The following describes two proteins that form a bound complex.

Sequence of the first protein:
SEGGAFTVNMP

Interface contacts:
Residue N447 in the second protein interacts with residue S5 in the first protein (closest heavy-atom distance 4.5 Å).
Residue N467 in the second protein contacts residue M14 in the first protein (closest heavy-atom distance 3.4 Å).
Residue P367 in the second protein interacts with residue F10 in the first protein (closest heavy-atom distance 3.3 Å).
Residue T442 in the second protein contacts residue F10 in the first protein (closest heavy-atom distance 4.4 Å).
Residue V461 in the second protein is in contact with residue V12 in the first protein (closest heavy-atom distance 4.8 Å).
Residue G372 in the second protein contacts residue E6 in the first protein (closest heavy-atom distance 3.9 Å).
Residue G368 in the second protein interacts with residue T11 in the first protein (closest heavy-atom distance 3.7 Å).
Residue G372 in the second protein interacts with residue G7 in the first protein (closest heavy-atom distance 2.5 Å).
Residue N373 in the second protein is in contact with residue G7 in the first protein (closest heavy-atom distance 4.6 Å).
Residue V471 in the second protein contacts residue A9 in the first protein (closest heavy-atom distance 4.3 Å).
Residue T458 in the second protein contacts residue F10 in the first protein (closest heavy-atom distance 3.1 Å).
Residue V374 in the second protein interacts with residue S5 in the first protein (closest heavy-atom distance 3.7 Å).
Residue T469 in the second protein contacts residue N13 in the first protein (closest heavy-atom distance 3.5 Å).
Residue T469 in the second protein is in contact with residue V12 in the first protein (closest heavy-atom distance 3.1 Å).
Residue V471 in the second protein contacts residue V12 in the first protein (closest heavy-atom distance 3.8 Å).
Residue N373 in the second protein is in contact with residue S5 in the first protein (closest heavy-atom distance 4.2 Å).
Residue F462 in the second protein is in contact with residue P15 in the first protein (closest heavy-atom distance 3.4 Å).
Residue M459 in the second protein contacts residue F10 in the first protein (closest heavy-atom distance 3.6 Å).
Residue V374 in the second protein contacts residue G7 in the first protein (closest heavy-atom distance 3.8 Å).
Residue N447 in the second protein is in contact with residue E6 in the first protein (closest heavy-atom distance 4.2 Å).
Residue G372 in the second protein contacts residue G8 in the first protein (closest heavy-atom distance 4.1 Å).
Residue T469 in the second protein interacts with residue M14 in the first protein (closest heavy-atom distance 3.6 Å).
Residue I371 in the second protein contacts residue E6 in the first protein (closest heavy-atom distance 4.0 Å).
Residue G372 in the second protein contacts residue S5 in the first protein (closest heavy-atom distance 4.7 Å).
Residue Y370 in the second protein contacts residue A9 in the first protein (closest heavy-atom distance 4.0 Å).
Residue Y470 in the second protein interacts with residue V12 in the first protein (closest heavy-atom distance 4.2 Å).
Residue V374 in the second protein contacts residue E6 in the first protein (closest heavy-atom distance 3.7 Å).
Residue A443 in the second protein interacts with residue F10 in the first protein (closest heavy-atom distance 3.7 Å).
Residue G441 in the second protein interacts with residue F10 in the first protein (closest heavy-atom distance 4.1 Å).
Residue V471 in the second protein is in contact with residue F10 in the first protein (closest heavy-atom distance 3.4 Å).
Residue T375 in the second protein is in contact with residue S5 in the first protein (closest heavy-atom distance 4.8 Å).
Residue N467 in the second protein is in contact with residue P15 in the first protein (closest heavy-atom distance 3.0 Å).
Residue P367 in the second protein contacts residue T11 in the first protein (closest heavy-atom distance 4.6 Å).
Residue T468 in the second protein contacts residue M14 in the first protein (closest heavy-atom distance 4.0 Å).
Residue G460 in the second protein is in contact with residue F10 in the first protein (closest heavy-atom distance 3.3 Å).
Residue Y370 in the second protein is in contact with residue G7 in the first protein (closest heavy-atom distance 4.7 Å).
Residue F462 in the second protein contacts residue N13 in the first protein (closest heavy-atom distance 4.2 Å).
Residue T458 in the second protein contacts residue A9 in the first protein (closest heavy-atom distance 4.2 Å).
Residue I364 in the second protein contacts residue A9 in the first protein (closest heavy-atom distance 4.0 Å).
Residue Q445 in the second protein interacts with residue E6 in the first protein (closest heavy-atom distance 3.0 Å).
Residue T458 in the second protein interacts with residue G8 in the first protein (closest heavy-atom distance 3.5 Å).
Residue P367 in the second protein is in contact with residue A9 in the first protein (closest heavy-atom distance 3.7 Å).
Residue I371 in the second protein interacts with residue G8 in the first protein (closest heavy-atom distance 4.8 Å).
Residue S440 in the second protein interacts with residue V12 in the first protein (closest heavy-atom distance 3.3 Å).
Residue Y370 in the second protein interacts with residue G8 in the first protein (closest heavy-atom distance 4.2 Å).
Residue I371 in the second protein is in contact with residue G7 in the first protein (closest heavy-atom distance 3.4 Å).
Residue Q445 in the second protein contacts residue G7 in the first protein (closest heavy-atom distance 4.1 Å).
Residue G460 in the second protein interacts with residue V12 in the first protein (closest heavy-atom distance 4.2 Å).

Sequence of the second protein:
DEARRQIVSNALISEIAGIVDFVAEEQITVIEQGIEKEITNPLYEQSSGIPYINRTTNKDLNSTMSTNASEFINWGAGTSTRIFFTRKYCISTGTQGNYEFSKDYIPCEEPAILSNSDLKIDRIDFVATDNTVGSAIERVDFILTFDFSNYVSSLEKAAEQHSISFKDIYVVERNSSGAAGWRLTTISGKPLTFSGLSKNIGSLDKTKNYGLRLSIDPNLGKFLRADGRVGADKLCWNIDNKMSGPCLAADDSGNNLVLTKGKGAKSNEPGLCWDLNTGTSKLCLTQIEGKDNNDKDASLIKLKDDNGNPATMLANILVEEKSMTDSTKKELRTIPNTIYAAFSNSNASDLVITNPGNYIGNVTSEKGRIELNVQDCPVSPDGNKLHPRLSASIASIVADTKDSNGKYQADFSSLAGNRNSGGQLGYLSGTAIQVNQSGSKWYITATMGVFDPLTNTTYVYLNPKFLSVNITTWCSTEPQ